Sequence of chain B:
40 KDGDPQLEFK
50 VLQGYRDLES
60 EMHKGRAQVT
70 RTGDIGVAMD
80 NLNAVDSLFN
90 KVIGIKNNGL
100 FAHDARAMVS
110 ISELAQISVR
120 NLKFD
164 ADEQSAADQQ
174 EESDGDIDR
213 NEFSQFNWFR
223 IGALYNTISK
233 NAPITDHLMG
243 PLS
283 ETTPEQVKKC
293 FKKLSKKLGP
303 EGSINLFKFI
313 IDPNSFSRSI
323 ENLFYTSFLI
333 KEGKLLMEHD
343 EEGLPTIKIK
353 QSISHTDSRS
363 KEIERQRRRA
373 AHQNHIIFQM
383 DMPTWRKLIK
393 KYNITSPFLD

This data describes a binding interaction between two proteins.

Residue-level contacts at the interface:
Residue L179 in chain A contacts residue N228 in chain B (closest heavy-atom distance 3.3 Å).
Residue E148 in chain A contacts residue Q217 in chain B (closest heavy-atom distance 3.1 Å).
Residue N127 in chain A is in contact with residue A234 in chain B (closest heavy-atom distance 3.4 Å).
Residue I278 in chain A interacts with residue R222 in chain B (closest heavy-atom distance 3.9 Å).
Residue V152 in chain A interacts with residue Q217 in chain B (closest heavy-atom distance 4.1 Å).
Residue G212 in chain A contacts residue F215 in chain B (closest heavy-atom distance 2.9 Å).
Residue L125 in chain A interacts with residue A234 in chain B (closest heavy-atom distance 4.2 Å).
Residue L179 in chain A contacts residue G224 in chain B (closest heavy-atom distance 3.9 Å).
Residue S143 in chain A is in contact with residue F221 in chain B (closest heavy-atom distance 3.0 Å).
Residue A144 in chain A contacts residue F218 in chain B (closest heavy-atom distance 3.0 Å).
Residue K182 in chain A interacts with residue N233 in chain B (closest heavy-atom distance 3.5 Å).
Residue E40 in chain A interacts with residue D238 in chain B (closest heavy-atom distance 3.1 Å).
Residue N127 in chain A contacts residue P235 in chain B (closest heavy-atom distance 3.3 Å).
Residue E148 in chain A contacts residue F218 in chain B (closest heavy-atom distance 3.3 Å).
Residue L125 in chain A contacts residue N233 in chain B (closest heavy-atom distance 4.1 Å).
Residue L36 in chain A is in contact with residue T237 in chain B (closest heavy-atom distance 4.2 Å).
Residue Y147 in chain A contacts residue W220 in chain B (closest heavy-atom distance 3.9 Å).
Residue I213 in chain A contacts residue F215 in chain B (closest heavy-atom distance 3.5 Å).
Residue G183 in chain A contacts residue I223 in chain B (closest heavy-atom distance 3.3 Å).
Residue F194 in chain A contacts residue D165 in chain B (closest heavy-atom distance 3.3 Å).
Residue K182 in chain A interacts with residue Y227 in chain B (closest heavy-atom distance 3.2 Å).
Residue E265 in chain A interacts with residue Y227 in chain B (closest heavy-atom distance 2.7 Å).
Residue Y147 in chain A is in contact with residue F221 in chain B (closest heavy-atom distance 3.2 Å).
Residue A264 in chain A is in contact with residue K232 in chain B (closest heavy-atom distance 2.4 Å).
Residue N127 in chain A contacts residue K232 in chain B (closest heavy-atom distance 2.3 Å).
Residue I278 in chain A contacts residue Q173 in chain B (closest heavy-atom distance 3.5 Å).
Residue L266 in chain A contacts residue K232 in chain B (closest heavy-atom distance 3.6 Å).
Residue V180 in chain A contacts residue W220 in chain B (closest heavy-atom distance 3.2 Å).
Residue I278 in chain A interacts with residue A169 in chain B (closest heavy-atom distance 4.2 Å).
Residue F211 in chain A is in contact with residue E174 in chain B (closest heavy-atom distance 4.0 Å).
Residue L274 in chain A interacts with residue I230 in chain B (closest heavy-atom distance 4.2 Å).
Residue D136 in chain A contacts residue T229 in chain B (closest heavy-atom distance 3.4 Å).
Residue Y147 in chain A contacts residue F218 in chain B (closest heavy-atom distance 3.4 Å).
Residue E40 in chain A contacts residue T237 in chain B (closest heavy-atom distance 3.0 Å).
Residue A144 in chain A interacts with residue F221 in chain B (closest heavy-atom distance 2.9 Å).
Residue Y147 in chain A is in contact with residue Q217 in chain B (closest heavy-atom distance 2.6 Å).
Residue F194 in chain A is in contact with residue E166 in chain B (closest heavy-atom distance 3.3 Å).
Residue F86 in chain A interacts with residue A234 in chain B (closest heavy-atom distance 3.4 Å).
Residue I140 in chain A is in contact with residue A225 in chain B (closest heavy-atom distance 4.2 Å).
Residue F211 in chain A is in contact with residue F215 in chain B (closest heavy-atom distance 3.0 Å).
Residue F211 in chain A interacts with residue A170 in chain B (closest heavy-atom distance 3.5 Å).
Residue G267 in chain A interacts with residue K232 in chain B (closest heavy-atom distance 3.3 Å).
Residue I140 in chain A interacts with residue F221 in chain B (closest heavy-atom distance 2.9 Å).
Residue I151 in chain A contacts residue Q217 in chain B (closest heavy-atom distance 2.3 Å).
Residue L36 in chain A contacts residue I236 in chain B (closest heavy-atom distance 3.9 Å).
Residue G212 in chain A interacts with residue N213 in chain B (closest heavy-atom distance 4.0 Å).
Residue Y239 in chain A contacts residue Y227 in chain B (closest heavy-atom distance 4.1 Å).
Residue E40 in chain A interacts with residue I236 in chain B (closest heavy-atom distance 2.9 Å).
Residue E265 in chain A contacts residue N233 in chain B (closest heavy-atom distance 3.1 Å).
Residue V184 in chain A interacts with residue W220 in chain B (closest heavy-atom distance 3.6 Å).
Residue N127 in chain A interacts with residue N233 in chain B (closest heavy-atom distance 3.9 Å).
Residue P214 in chain A interacts with residue F215 in chain B (closest heavy-atom distance 4.2 Å).
Residue S186 in chain A interacts with residue I223 in chain B (closest heavy-atom distance 3.4 Å).
Residue S41 in chain A contacts residue D238 in chain B (closest heavy-atom distance 3.4 Å).
Residue Y239 in chain A is in contact with residue N233 in chain B (closest heavy-atom distance 4.2 Å).
Residue E265 in chain A is in contact with residue K232 in chain B (closest heavy-atom distance 2.5 Å).
Residue L126 in chain A is in contact with residue K232 in chain B (closest heavy-atom distance 3.1 Å).
Residue F194 in chain A contacts residue A164 in chain B (closest heavy-atom distance 3.1 Å).
Residue G39 in chain A contacts residue I236 in chain B (closest heavy-atom distance 3.7 Å).
Residue F211 in chain A is in contact with residue D171 in chain B (closest heavy-atom distance 3.0 Å).

Sequence of chain A:
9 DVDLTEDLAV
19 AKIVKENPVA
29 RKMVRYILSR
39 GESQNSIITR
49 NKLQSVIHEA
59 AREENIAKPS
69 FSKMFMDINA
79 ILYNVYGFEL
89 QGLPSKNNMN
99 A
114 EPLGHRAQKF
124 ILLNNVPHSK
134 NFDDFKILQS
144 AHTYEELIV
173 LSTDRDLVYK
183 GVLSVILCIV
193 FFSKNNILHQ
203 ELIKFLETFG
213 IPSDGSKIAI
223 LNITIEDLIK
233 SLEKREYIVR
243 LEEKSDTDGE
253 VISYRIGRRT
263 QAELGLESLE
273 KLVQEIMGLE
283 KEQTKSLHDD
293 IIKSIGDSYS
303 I